Sequence of protein 1:
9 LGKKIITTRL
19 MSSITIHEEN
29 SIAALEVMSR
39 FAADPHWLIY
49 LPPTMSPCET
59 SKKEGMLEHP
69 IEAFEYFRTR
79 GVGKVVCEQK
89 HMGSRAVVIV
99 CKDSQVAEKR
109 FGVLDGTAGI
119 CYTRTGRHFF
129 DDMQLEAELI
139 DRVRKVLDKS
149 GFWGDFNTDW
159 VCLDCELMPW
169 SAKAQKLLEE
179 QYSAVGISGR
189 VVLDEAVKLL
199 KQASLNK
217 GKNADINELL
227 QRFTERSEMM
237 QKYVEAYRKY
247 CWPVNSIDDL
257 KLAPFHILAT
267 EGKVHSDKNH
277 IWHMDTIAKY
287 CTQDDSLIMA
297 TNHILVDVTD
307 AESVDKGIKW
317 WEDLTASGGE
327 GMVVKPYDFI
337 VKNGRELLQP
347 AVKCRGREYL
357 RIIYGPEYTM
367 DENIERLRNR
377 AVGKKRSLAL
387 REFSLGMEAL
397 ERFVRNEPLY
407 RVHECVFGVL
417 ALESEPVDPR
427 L

Sequence of protein 2:
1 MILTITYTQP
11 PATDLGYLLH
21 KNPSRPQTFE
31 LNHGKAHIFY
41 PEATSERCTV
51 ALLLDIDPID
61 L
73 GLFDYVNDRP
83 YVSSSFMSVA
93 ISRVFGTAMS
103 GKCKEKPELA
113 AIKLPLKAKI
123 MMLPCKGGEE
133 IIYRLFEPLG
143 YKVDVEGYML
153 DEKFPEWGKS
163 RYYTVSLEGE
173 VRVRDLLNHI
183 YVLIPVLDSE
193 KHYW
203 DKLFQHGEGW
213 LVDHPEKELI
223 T

This data describes a binding interaction between two proteins.

Contacts between the two chains:
Residue A201 in protein 1 is in contact with residue P41 in protein 2 (closest heavy-atom distance 3.6 Å).
Residue V189 in protein 1 contacts residue M123 in protein 2 (closest heavy-atom distance 3.5 Å).
Residue Q179 in protein 1 interacts with residue F75 in protein 2 (closest heavy-atom distance 3.7 Å).
Residue I359 in protein 1 is in contact with residue V78 in protein 2 (closest heavy-atom distance 3.6 Å).
Residue V183 in protein 1 is in contact with residue D80 in protein 2 (closest heavy-atom distance 3.6 Å).
Residue K218 in protein 1 interacts with residue T28 in protein 2 (closest heavy-atom distance 2.9 Å).
Residue R244 in protein 1 contacts residue E154 in protein 2 (closest heavy-atom distance 2.9 Å).
Residue S181 in protein 1 interacts with residue W159 in protein 2 (closest heavy-atom distance 3.7 Å).
Residue R232 in protein 1 interacts with residue D55 in protein 2 (closest heavy-atom distance 2.7 Å).
Residue Q200 in protein 1 is in contact with residue P41 in protein 2 (closest heavy-atom distance 3.6 Å).
Residue M236 in protein 1 is in contact with residue Y83 in protein 2 (closest heavy-atom distance 3.3 Å).
Residue R188 in protein 1 contacts residue E154 in protein 2 (closest heavy-atom distance 3.1 Å).
Residue V183 in protein 1 interacts with residue N79 in protein 2 (closest heavy-atom distance 3.5 Å).
Residue Y243 in protein 1 contacts residue D153 in protein 2 (closest heavy-atom distance 2.5 Å).
Residue E193 in protein 1 contacts residue M123 in protein 2 (closest heavy-atom distance 3.5 Å).
Residue P425 in protein 1 interacts with residue L74 in protein 2 (closest heavy-atom distance 3.7 Å).
Residue G217 in protein 1 interacts with residue T28 in protein 2 (closest heavy-atom distance 3.6 Å).
Residue V190 in protein 1 interacts with residue I2 in protein 2 (closest heavy-atom distance 3.5 Å).
Residue L176 in protein 1 is in contact with residue W159 in protein 2 (closest heavy-atom distance 3.6 Å).
Residue A182 in protein 1 contacts residue Y164 in protein 2 (closest heavy-atom distance 3.4 Å).
Residue Y180 in protein 1 interacts with residue F75 in protein 2 (closest heavy-atom distance 3.5 Å).
Residue I185 in protein 1 is in contact with residue M151 in protein 2 (closest heavy-atom distance 3.4 Å).
Residue C247 in protein 1 interacts with residue F156 in protein 2 (closest heavy-atom distance 3.5 Å).
Residue S181 in protein 1 is in contact with residue L152 in protein 2 (closest heavy-atom distance 3.3 Å).
Residue I222 in protein 1 is in contact with residue F39 in protein 2 (closest heavy-atom distance 3.8 Å).
Residue V190 in protein 1 contacts residue Y83 in protein 2 (closest heavy-atom distance 3.4 Å).
Residue E363 in protein 1 interacts with residue Y83 in protein 2 (closest heavy-atom distance 2.4 Å).
Residue L197 in protein 1 contacts residue P41 in protein 2 (closest heavy-atom distance 3.7 Å).
Residue V190 in protein 1 is in contact with residue M1 in protein 2 (closest heavy-atom distance 3.4 Å).
Residue R244 in protein 1 interacts with residue F156 in protein 2 (closest heavy-atom distance 3.6 Å).
Residue Y180 in protein 1 interacts with residue L74 in protein 2 (closest heavy-atom distance 3.4 Å).
Residue P362 in protein 1 is in contact with residue Y83 in protein 2 (closest heavy-atom distance 3.5 Å).
Residue I185 in protein 1 is in contact with residue L152 in protein 2 (closest heavy-atom distance 3.5 Å).
Residue G217 in protein 1 interacts with residue F29 in protein 2 (closest heavy-atom distance 3.1 Å).
Residue S186 in protein 1 interacts with residue D80 in protein 2 (closest heavy-atom distance 3.7 Å).
Residue N219 in protein 1 is in contact with residue R25 in protein 2 (closest heavy-atom distance 3.0 Å).
Residue L373 in protein 1 is in contact with residue I59 in protein 2 (closest heavy-atom distance 3.7 Å).
Residue L197 in protein 1 interacts with residue F39 in protein 2 (closest heavy-atom distance 3.7 Å).
Residue K218 in protein 1 is in contact with residue Q27 in protein 2 (closest heavy-atom distance 3.3 Å).
Residue R372 in protein 1 is in contact with residue I59 in protein 2 (closest heavy-atom distance 3.2 Å).
Residue R244 in protein 1 contacts residue D153 in protein 2 (closest heavy-atom distance 2.9 Å).
Residue E177 in protein 1 contacts residue L152 in protein 2 (closest heavy-atom distance 3.4 Å).
Residue A182 in protein 1 contacts residue L152 in protein 2 (closest heavy-atom distance 3.7 Å).
Residue R372 in protein 1 interacts with residue D57 in protein 2 (closest heavy-atom distance 3.1 Å).
Residue L225 in protein 1 is in contact with residue H37 in protein 2 (closest heavy-atom distance 3.6 Å).
Residue P425 in protein 1 contacts residue Y77 in protein 2 (closest heavy-atom distance 3.7 Å).
Residue F229 in protein 1 interacts with residue D55 in protein 2 (closest heavy-atom distance 3.8 Å).
Residue S186 in protein 1 is in contact with residue M124 in protein 2 (closest heavy-atom distance 3.6 Å).
Residue A201 in protein 1 contacts residue F39 in protein 2 (closest heavy-atom distance 3.7 Å).
Residue A220 in protein 1 interacts with residue T28 in protein 2 (closest heavy-atom distance 3.4 Å).
Residue E177 in protein 1 is in contact with residue W159 in protein 2 (closest heavy-atom distance 3.2 Å).
Residue I185 in protein 1 interacts with residue Y164 in protein 2 (closest heavy-atom distance 3.8 Å).
Residue R426 in protein 1 is in contact with residue Y77 in protein 2 (closest heavy-atom distance 3.1 Å).
Residue L198 in protein 1 contacts residue F39 in protein 2 (closest heavy-atom distance 3.7 Å).
Residue R232 in protein 1 interacts with residue Y83 in protein 2 (closest heavy-atom distance 3.5 Å).
Residue N204 in protein 1 is in contact with residue P41 in protein 2 (closest heavy-atom distance 3.1 Å).
Residue A220 in protein 1 interacts with residue P26 in protein 2 (closest heavy-atom distance 3.0 Å).
Residue P425 in protein 1 interacts with residue G73 in protein 2 (closest heavy-atom distance 3.4 Å).
Residue G187 in protein 1 interacts with residue Y83 in protein 2 (closest heavy-atom distance 3.7 Å).
Residue R228 in protein 1 is in contact with residue D55 in protein 2 (closest heavy-atom distance 2.9 Å).